Sequence of chain B:
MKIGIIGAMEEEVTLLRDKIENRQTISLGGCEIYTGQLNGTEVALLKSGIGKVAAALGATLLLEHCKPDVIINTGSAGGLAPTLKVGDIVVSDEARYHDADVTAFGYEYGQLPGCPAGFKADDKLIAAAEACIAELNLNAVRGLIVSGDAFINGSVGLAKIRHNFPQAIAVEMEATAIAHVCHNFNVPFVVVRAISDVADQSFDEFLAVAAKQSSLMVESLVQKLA

Residue-level contacts at the interface:
Residue L67 in chain B interacts with residue N194 in chain A (closest heavy-atom distance 3.9 Å).
Residue D111 in chain B interacts with residue A160 in chain A (closest heavy-atom distance 3.2 Å).
Residue K62 in chain B contacts residue D159 in chain A (closest heavy-atom distance 2.7 Å).
Residue A110 in chain B interacts with residue D159 in chain A (closest heavy-atom distance 3.1 Å).
Residue D111 in chain B contacts residue F161 in chain A (closest heavy-atom distance 3.0 Å).
Residue D159 in chain B contacts residue A110 in chain A (closest heavy-atom distance 3.0 Å).
Residue L122 in chain B contacts residue D159 in chain A (closest heavy-atom distance 3.9 Å).
Residue L71 in chain B is in contact with residue T70 in chain A (closest heavy-atom distance 3.8 Å).
Residue M183 in chain B is in contact with residue V112 in chain A (closest heavy-atom distance 4.0 Å).
Residue V63 in chain B interacts with residue A66 in chain A (closest heavy-atom distance 3.8 Å).
Residue D159 in chain B is in contact with residue D109 in chain A (closest heavy-atom distance 3.6 Å).
Residue H190 in chain B contacts residue V63 in chain A (closest heavy-atom distance 3.5 Å).
Residue G39 in chain B interacts with residue N194 in chain A (closest heavy-atom distance 4.0 Å).
Residue A187 in chain B contacts residue V63 in chain A (closest heavy-atom distance 3.7 Å).
Residue F161 in chain B contacts residue A114 in chain A (closest heavy-atom distance 4.2 Å).
Residue A64 in chain B interacts with residue H190 in chain A (closest heavy-atom distance 4.2 Å).
Residue L71 in chain B contacts residue E74 in chain A (closest heavy-atom distance 3.1 Å).
Residue L38 in chain B is in contact with residue E74 in chain A (closest heavy-atom distance 3.9 Å).
Residue V63 in chain B interacts with residue A187 in chain A (closest heavy-atom distance 3.6 Å).
Residue F161 in chain B is in contact with residue D111 in chain A (closest heavy-atom distance 2.9 Å).
Residue P123 in chain B is in contact with residue I60 in chain A (closest heavy-atom distance 3.8 Å).
Residue D159 in chain B interacts with residue K62 in chain A (closest heavy-atom distance 2.8 Å).
Residue Y107 in chain B contacts residue V63 in chain A (closest heavy-atom distance 3.1 Å).
Residue D111 in chain B is in contact with residue D159 in chain A (closest heavy-atom distance 3.0 Å).
Residue E74 in chain B is in contact with residue L38 in chain A (closest heavy-atom distance 3.2 Å).
Residue D109 in chain B is in contact with residue D159 in chain A (closest heavy-atom distance 3.7 Å).
Residue V191 in chain B interacts with residue V63 in chain A (closest heavy-atom distance 4.0 Å).
Residue I60 in chain B contacts residue P123 in chain A (closest heavy-atom distance 3.8 Å).
Residue D109 in chain B contacts residue D109 in chain A (closest heavy-atom distance 4.3 Å).
Residue V112 in chain B interacts with residue M183 in chain A (closest heavy-atom distance 3.8 Å).
Residue D159 in chain B interacts with residue D111 in chain A (closest heavy-atom distance 2.9 Å).
Residue V63 in chain B contacts residue V191 in chain A (closest heavy-atom distance 3.9 Å).
Residue F195 in chain B interacts with residue L67 in chain A (closest heavy-atom distance 4.1 Å).
Residue M183 in chain B interacts with residue L122 in chain A (closest heavy-atom distance 4.2 Å).
Residue V191 in chain B interacts with residue L67 in chain A (closest heavy-atom distance 4.1 Å).
Residue G39 in chain B contacts residue F195 in chain A (closest heavy-atom distance 3.5 Å).
Residue N194 in chain B contacts residue L67 in chain A (closest heavy-atom distance 3.8 Å).
Residue V63 in chain B is in contact with residue Y107 in chain A (closest heavy-atom distance 3.3 Å).
Residue T70 in chain B contacts residue L67 in chain A (closest heavy-atom distance 3.5 Å).
Residue L122 in chain B contacts residue M183 in chain A (closest heavy-atom distance 4.1 Å).
Residue N163 in chain B is in contact with residue A114 in chain A (closest heavy-atom distance 3.4 Å).
Residue F195 in chain B is in contact with residue G39 in chain A (closest heavy-atom distance 3.5 Å).
Residue K62 in chain B contacts residue V63 in chain A (closest heavy-atom distance 3.8 Å).
Residue F115 in chain B interacts with residue F161 in chain A (closest heavy-atom distance 3.5 Å).
Residue V63 in chain B is in contact with residue H190 in chain A (closest heavy-atom distance 3.5 Å).
Residue A160 in chain B contacts residue D111 in chain A (closest heavy-atom distance 3.3 Å).
Residue V63 in chain B contacts residue K62 in chain A (closest heavy-atom distance 3.8 Å).
Residue A66 in chain B is in contact with residue V63 in chain A (closest heavy-atom distance 3.9 Å).
Residue L67 in chain B interacts with residue T70 in chain A (closest heavy-atom distance 3.5 Å).
Residue T70 in chain B interacts with residue T70 in chain A (closest heavy-atom distance 4.0 Å).
Residue N194 in chain B contacts residue G39 in chain A (closest heavy-atom distance 3.9 Å).
Residue H190 in chain B is in contact with residue A64 in chain A (closest heavy-atom distance 4.2 Å).
Residue L67 in chain B is in contact with residue V191 in chain A (closest heavy-atom distance 4.0 Å).
Residue L67 in chain B is in contact with residue F195 in chain A (closest heavy-atom distance 4.1 Å).
Residue E74 in chain B interacts with residue L71 in chain A (closest heavy-atom distance 3.9 Å).
Residue T70 in chain B interacts with residue L71 in chain A (closest heavy-atom distance 3.5 Å).
Residue G39 in chain B interacts with residue E74 in chain A (closest heavy-atom distance 4.3 Å).
Residue F161 in chain B is in contact with residue F115 in chain A (closest heavy-atom distance 3.5 Å).
Residue D159 in chain B contacts residue L122 in chain A (closest heavy-atom distance 3.8 Å).
Residue F161 in chain B interacts with residue V112 in chain A (closest heavy-atom distance 4.3 Å).

The following describes two proteins that form a bound complex.

Sequence of chain A:
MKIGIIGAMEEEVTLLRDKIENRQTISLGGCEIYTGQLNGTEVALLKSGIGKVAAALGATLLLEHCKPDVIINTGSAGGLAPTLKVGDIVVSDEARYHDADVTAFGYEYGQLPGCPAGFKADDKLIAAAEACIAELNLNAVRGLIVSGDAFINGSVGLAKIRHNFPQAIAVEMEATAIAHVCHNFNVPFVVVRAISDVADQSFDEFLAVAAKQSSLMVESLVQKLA